Sequence of chain A:
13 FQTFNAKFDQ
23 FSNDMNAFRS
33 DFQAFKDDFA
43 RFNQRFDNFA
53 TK

Residue-level contacts at the interface:
Residue M27 in chain A is in contact with residue M27 in chain B (closest heavy-atom distance 2.6 Å).
Residue R31 in chain A contacts residue D33 in chain B (closest heavy-atom distance 4.3 Å).
Residue F16 in chain A interacts with residue F16 in chain B (closest heavy-atom distance 3.5 Å).
Residue F41 in chain A is in contact with residue F37 in chain B (closest heavy-atom distance 3.6 Å).
Residue F34 in chain A contacts residue F30 in chain B (closest heavy-atom distance 3.5 Å).
Residue F41 in chain A contacts residue F41 in chain B (closest heavy-atom distance 3.8 Å).
Residue R31 in chain A is in contact with residue F30 in chain B (closest heavy-atom distance 3.9 Å).
Residue K38 in chain A is in contact with residue F34 in chain B (closest heavy-atom distance 4.7 Å).
Residue F48 in chain A interacts with residue F44 in chain B (closest heavy-atom distance 3.7 Å).
Residue F48 in chain A contacts residue F51 in chain B (closest heavy-atom distance 4.0 Å).
Residue R31 in chain A contacts residue D26 in chain B (closest heavy-atom distance 3.8 Å).
Residue N45 in chain A interacts with residue F44 in chain B (closest heavy-atom distance 3.7 Å).
Residue F20 in chain A is in contact with residue F20 in chain B (closest heavy-atom distance 3.8 Å).
Residue K38 in chain A interacts with residue A36 in chain B (closest heavy-atom distance 3.5 Å).
Residue F30 in chain A interacts with residue F30 in chain B (closest heavy-atom distance 3.7 Å).
Residue K38 in chain A interacts with residue F37 in chain B (closest heavy-atom distance 3.6 Å).
Residue F23 in chain A interacts with residue F23 in chain B (closest heavy-atom distance 3.5 Å).
Residue F37 in chain A interacts with residue F37 in chain B (closest heavy-atom distance 3.5 Å).
Residue F34 in chain A contacts residue D33 in chain B (closest heavy-atom distance 3.9 Å).
Residue F51 in chain A is in contact with residue F51 in chain B (closest heavy-atom distance 3.4 Å).
Residue N28 in chain A contacts residue D26 in chain B (closest heavy-atom distance 4.1 Å).
Residue M27 in chain A interacts with residue F30 in chain B (closest heavy-atom distance 4.8 Å).
Residue F34 in chain A contacts residue F37 in chain B (closest heavy-atom distance 3.8 Å).
Residue F41 in chain A is in contact with residue F44 in chain B (closest heavy-atom distance 4.0 Å).
Residue S24 in chain A is in contact with residue F23 in chain B (closest heavy-atom distance 3.6 Å).
Residue F13 in chain A interacts with residue F13 in chain B (closest heavy-atom distance 3.9 Å).
Residue D49 in chain A is in contact with residue R47 in chain B (closest heavy-atom distance 3.0 Å).
Residue D21 in chain A is in contact with residue K19 in chain B (closest heavy-atom distance 2.6 Å).
Residue F48 in chain A interacts with residue R47 in chain B (closest heavy-atom distance 4.5 Å).
Residue N17 in chain A contacts residue F16 in chain B (closest heavy-atom distance 3.6 Å).
Residue F20 in chain A contacts residue F16 in chain B (closest heavy-atom distance 3.8 Å).
Residue F20 in chain A interacts with residue F23 in chain B (closest heavy-atom distance 3.8 Å).
Residue F34 in chain A contacts residue F34 in chain B (closest heavy-atom distance 3.6 Å).
Residue F20 in chain A interacts with residue K19 in chain B (closest heavy-atom distance 4.1 Å).
Residue A52 in chain A interacts with residue F51 in chain B (closest heavy-atom distance 3.9 Å).
Residue N28 in chain A interacts with residue F23 in chain B (closest heavy-atom distance 4.0 Å).
Residue F44 in chain A contacts residue F44 in chain B (closest heavy-atom distance 3.6 Å).
Residue F41 in chain A contacts residue D40 in chain B (closest heavy-atom distance 4.5 Å).
Residue F48 in chain A is in contact with residue F48 in chain B (closest heavy-atom distance 3.6 Å).
Residue K38 in chain A interacts with residue D33 in chain B (closest heavy-atom distance 2.6 Å).
Residue Q35 in chain A interacts with residue D33 in chain B (closest heavy-atom distance 3.1 Å).
Residue M27 in chain A interacts with residue F23 in chain B (closest heavy-atom distance 3.7 Å).
Residue N45 in chain A contacts residue D40 in chain B (closest heavy-atom distance 4.5 Å).
Residue R31 in chain A is in contact with residue A29 in chain B (closest heavy-atom distance 3.6 Å).
Residue K38 in chain A contacts residue D40 in chain B (closest heavy-atom distance 4.4 Å).
Residue F13 in chain A interacts with residue F16 in chain B (closest heavy-atom distance 3.7 Å).
Residue N17 in chain A interacts with residue K19 in chain B (closest heavy-atom distance 2.7 Å).
Residue N45 in chain A contacts residue R47 in chain B (closest heavy-atom distance 2.5 Å).

Sequence of chain B:
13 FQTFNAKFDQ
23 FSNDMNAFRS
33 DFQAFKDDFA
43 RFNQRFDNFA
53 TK

These two protein chains interact to form a complex.